Sequence of chain A:
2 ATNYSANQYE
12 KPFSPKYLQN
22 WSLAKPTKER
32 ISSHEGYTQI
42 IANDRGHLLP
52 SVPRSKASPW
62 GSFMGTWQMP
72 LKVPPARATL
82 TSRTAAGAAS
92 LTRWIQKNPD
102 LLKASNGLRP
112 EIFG

These two protein chains interact to form a complex.

Residue-level contacts at the interface:
Residue C303 in chain B interacts with residue N8 in chain A (closest heavy-atom distance 4.3 Å).
Residue K297 in chain B interacts with residue Q9 in chain A (closest heavy-atom distance 2.4 Å).
Residue E405 in chain B interacts with residue I41 in chain A (closest heavy-atom distance 3.8 Å).
Residue A206 in chain B interacts with residue Y10 in chain A (closest heavy-atom distance 4.2 Å).
Residue T409 in chain B interacts with residue Y38 in chain A (closest heavy-atom distance 4.1 Å).
Residue A301 in chain B interacts with residue Q9 in chain A (closest heavy-atom distance 3.5 Å).
Residue E376 in chain B contacts residue N8 in chain A (closest heavy-atom distance 3.1 Å).
Residue H307 in chain B is in contact with residue N8 in chain A (closest heavy-atom distance 3.9 Å).
Residue K174 in chain B is in contact with residue Y10 in chain A (closest heavy-atom distance 3.2 Å).
Residue R391 in chain B interacts with residue A43 in chain A (closest heavy-atom distance 4.2 Å).
Residue D304 in chain B contacts residue N8 in chain A (closest heavy-atom distance 4.2 Å).
Residue E412 in chain B is in contact with residue G37 in chain A (closest heavy-atom distance 3.4 Å).
Residue R390 in chain B is in contact with residue T39 in chain A (closest heavy-atom distance 4.1 Å).
Residue K174 in chain B contacts residue E11 in chain A (closest heavy-atom distance 4.1 Å).
Residue N416 in chain B is in contact with residue H35 in chain A (closest heavy-atom distance 3.7 Å).
Residue R391 in chain B interacts with residue I42 in chain A (closest heavy-atom distance 3.6 Å).
Residue E205 in chain B contacts residue F14 in chain A (closest heavy-atom distance 3.3 Å).
Residue Q384 in chain B contacts residue Y5 in chain A (closest heavy-atom distance 3.2 Å).
Residue R391 in chain B interacts with residue L49 in chain A (closest heavy-atom distance 3.9 Å).
Residue C303 in chain B contacts residue Q9 in chain A (closest heavy-atom distance 2.8 Å).
Residue E412 in chain B contacts residue T39 in chain A (closest heavy-atom distance 3.4 Å).
Residue E383 in chain B contacts residue H35 in chain A (closest heavy-atom distance 3.8 Å).
Residue F389 in chain B interacts with residue T39 in chain A (closest heavy-atom distance 3.8 Å).
Residue Q384 in chain B is in contact with residue T3 in chain A (closest heavy-atom distance 3.8 Å).
Residue M299 in chain B is in contact with residue Y10 in chain A (closest heavy-atom distance 4.0 Å).
Residue K392 in chain B contacts residue A43 in chain A (closest heavy-atom distance 3.3 Å).
Residue P305 in chain B contacts residue Q9 in chain A (closest heavy-atom distance 4.2 Å).
Residue N416 in chain B contacts residue E36 in chain A (closest heavy-atom distance 3.3 Å).
Residue E383 in chain B contacts residue I32 in chain A (closest heavy-atom distance 3.8 Å).
Residue R390 in chain B is in contact with residue Q40 in chain A (closest heavy-atom distance 3.4 Å).
Residue P173 in chain B is in contact with residue A7 in chain A (closest heavy-atom distance 3.7 Å).
Residue K392 in chain B interacts with residue I41 in chain A (closest heavy-atom distance 3.3 Å).
Residue K174 in chain B is in contact with residue Y5 in chain A (closest heavy-atom distance 3.2 Å).
Residue K174 in chain B is in contact with residue F14 in chain A (closest heavy-atom distance 3.3 Å).
Residue K379 in chain B contacts residue I32 in chain A (closest heavy-atom distance 3.3 Å).
Residue E383 in chain B interacts with residue Y5 in chain A (closest heavy-atom distance 2.2 Å).
Residue K379 in chain B contacts residue S34 in chain A (closest heavy-atom distance 3.7 Å).
Residue K174 in chain B contacts residue A7 in chain A (closest heavy-atom distance 3.6 Å).
Residue R380 in chain B is in contact with residue Y5 in chain A (closest heavy-atom distance 3.6 Å).
Residue A302 in chain B is in contact with residue N8 in chain A (closest heavy-atom distance 3.8 Å).
Residue T386 in chain B interacts with residue T39 in chain A (closest heavy-atom distance 2.4 Å).
Residue D209 in chain B contacts residue Y10 in chain A (closest heavy-atom distance 3.1 Å).
Residue R390 in chain B is in contact with residue I42 in chain A (closest heavy-atom distance 2.9 Å).
Residue R213 in chain B contacts residue P13 in chain A (closest heavy-atom distance 3.6 Å).
Residue K297 in chain B contacts residue Y10 in chain A (closest heavy-atom distance 4.3 Å).
Residue R213 in chain B contacts residue Y10 in chain A (closest heavy-atom distance 3.7 Å).
Residue K174 in chain B is in contact with residue S6 in chain A (closest heavy-atom distance 3.7 Å).
Residue A302 in chain B contacts residue Q9 in chain A (closest heavy-atom distance 4.3 Å).
Residue R390 in chain B is in contact with residue I41 in chain A (closest heavy-atom distance 3.8 Å).
Residue N416 in chain B is in contact with residue G37 in chain A (closest heavy-atom distance 2.5 Å).
Residue D304 in chain B contacts residue Q9 in chain A (closest heavy-atom distance 3.6 Å).
Residue K392 in chain B interacts with residue N44 in chain A (closest heavy-atom distance 3.3 Å).
Residue S420 in chain B contacts residue E36 in chain A (closest heavy-atom distance 3.3 Å).
Residue V419 in chain B is in contact with residue S34 in chain A (closest heavy-atom distance 4.0 Å).
Residue A296 in chain B is in contact with residue Q9 in chain A (closest heavy-atom distance 3.2 Å).
Residue S382 in chain B interacts with residue H35 in chain A (closest heavy-atom distance 3.5 Å).
Residue S413 in chain B is in contact with residue G37 in chain A (closest heavy-atom distance 3.2 Å).
Residue S413 in chain B is in contact with residue Y38 in chain A (closest heavy-atom distance 3.3 Å).
Residue R390 in chain B contacts residue A43 in chain A (closest heavy-atom distance 3.3 Å).
Residue T386 in chain B interacts with residue H35 in chain A (closest heavy-atom distance 3.5 Å).

Sequence of chain B:
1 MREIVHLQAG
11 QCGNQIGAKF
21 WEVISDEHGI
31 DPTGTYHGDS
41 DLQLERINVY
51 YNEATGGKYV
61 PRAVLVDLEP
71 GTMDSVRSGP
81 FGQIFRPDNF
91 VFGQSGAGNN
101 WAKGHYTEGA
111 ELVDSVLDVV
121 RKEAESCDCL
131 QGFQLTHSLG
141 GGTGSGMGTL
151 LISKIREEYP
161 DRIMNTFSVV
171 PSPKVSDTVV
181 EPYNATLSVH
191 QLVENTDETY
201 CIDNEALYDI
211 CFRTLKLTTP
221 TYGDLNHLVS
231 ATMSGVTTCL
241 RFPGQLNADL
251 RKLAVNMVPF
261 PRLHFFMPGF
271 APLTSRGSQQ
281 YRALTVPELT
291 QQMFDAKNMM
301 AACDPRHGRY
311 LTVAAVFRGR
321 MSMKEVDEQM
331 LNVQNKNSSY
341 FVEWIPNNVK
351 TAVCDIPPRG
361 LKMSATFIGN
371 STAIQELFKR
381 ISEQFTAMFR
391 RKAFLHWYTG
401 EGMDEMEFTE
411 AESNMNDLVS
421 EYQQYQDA